Sequence of the first protein:
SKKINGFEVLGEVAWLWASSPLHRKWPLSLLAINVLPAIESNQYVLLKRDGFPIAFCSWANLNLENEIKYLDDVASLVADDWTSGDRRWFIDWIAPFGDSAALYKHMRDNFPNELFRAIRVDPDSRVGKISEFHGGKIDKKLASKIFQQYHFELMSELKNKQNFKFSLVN

This data describes a binding interaction between two proteins.

Sequence of the second protein:
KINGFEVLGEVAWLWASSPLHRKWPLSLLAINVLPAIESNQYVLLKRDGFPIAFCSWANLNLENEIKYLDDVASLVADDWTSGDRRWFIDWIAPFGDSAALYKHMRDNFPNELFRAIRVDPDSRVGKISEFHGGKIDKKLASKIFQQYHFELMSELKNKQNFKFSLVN

Contacts between the two chains:
Residue W38 in the first protein interacts with residue P39 in the second protein (closest heavy-atom distance 3.3 Å).
Residue L40 in the first protein interacts with residue W38 in the second protein (closest heavy-atom distance 3.0 Å).
Residue F19 in the first protein interacts with residue F19 in the second protein (closest heavy-atom distance 3.5 Å).
Residue A44 in the first protein is in contact with residue A30 in the second protein (closest heavy-atom distance 3.9 Å).
Residue P39 in the first protein contacts residue L40 in the second protein (closest heavy-atom distance 3.7 Å).
Residue I16 in the first protein contacts residue E20 in the second protein (closest heavy-atom distance 3.2 Å).
Residue G23 in the first protein is in contact with residue L22 in the second protein (closest heavy-atom distance 3.4 Å).
Residue K37 in the first protein interacts with residue P39 in the second protein (closest heavy-atom distance 3.8 Å).
Residue F19 in the first protein interacts with residue G23 in the second protein (closest heavy-atom distance 3.3 Å).
Residue G23 in the first protein is in contact with residue F19 in the second protein (closest heavy-atom distance 3.4 Å).
Residue F19 in the first protein contacts residue G63 in the second protein (closest heavy-atom distance 3.7 Å).
Residue L40 in the first protein interacts with residue L40 in the second protein (closest heavy-atom distance 4.0 Å).
Residue E24 in the first protein interacts with residue F19 in the second protein (closest heavy-atom distance 3.6 Å).
Residue W27 in the first protein contacts residue L48 in the second protein (closest heavy-atom distance 4.0 Å).
Residue F64 in the first protein contacts residue K15 in the second protein (closest heavy-atom distance 3.7 Å).
Residue L40 in the first protein interacts with residue R36 in the second protein (closest heavy-atom distance 3.5 Å).
Residue F19 in the first protein is in contact with residue E20 in the second protein (closest heavy-atom distance 3.7 Å).
Residue F19 in the first protein contacts residue F64 in the second protein (closest heavy-atom distance 3.9 Å).
Residue P39 in the first protein is in contact with residue P39 in the second protein (closest heavy-atom distance 4.3 Å).
Residue A30 in the first protein interacts with residue A44 in the second protein (closest heavy-atom distance 3.7 Å).
Residue P65 in the first protein contacts residue F19 in the second protein (closest heavy-atom distance 3.6 Å).
Residue W38 in the first protein is in contact with residue W38 in the second protein (closest heavy-atom distance 4.2 Å).
Residue P39 in the first protein contacts residue W38 in the second protein (closest heavy-atom distance 3.3 Å).
Residue L22 in the first protein contacts residue W27 in the second protein (closest heavy-atom distance 4.2 Å).
Residue R36 in the first protein contacts residue S41 in the second protein (closest heavy-atom distance 2.8 Å).
Residue W27 in the first protein interacts with residue F19 in the second protein (closest heavy-atom distance 3.7 Å).
Residue L22 in the first protein interacts with residue G23 in the second protein (closest heavy-atom distance 3.5 Å).
Residue E20 in the first protein is in contact with residue I16 in the second protein (closest heavy-atom distance 3.3 Å).
Residue I16 in the first protein contacts residue E24 in the second protein (closest heavy-atom distance 4.1 Å).
Residue W27 in the first protein interacts with residue L22 in the second protein (closest heavy-atom distance 4.2 Å).
Residue L48 in the first protein is in contact with residue W27 in the second protein (closest heavy-atom distance 4.1 Å).
Residue E20 in the first protein interacts with residue F19 in the second protein (closest heavy-atom distance 3.9 Å).
Residue L43 in the first protein is in contact with residue L40 in the second protein (closest heavy-atom distance 4.1 Å).
Residue L40 in the first protein is in contact with residue W29 in the second protein (closest heavy-atom distance 3.6 Å).
Residue R36 in the first protein contacts residue P39 in the second protein (closest heavy-atom distance 3.5 Å).
Residue P39 in the first protein is in contact with residue R36 in the second protein (closest heavy-atom distance 3.7 Å).
Residue L40 in the first protein contacts residue A30 in the second protein (closest heavy-atom distance 4.0 Å).
Residue W29 in the first protein interacts with residue L40 in the second protein (closest heavy-atom distance 3.6 Å).
Residue F19 in the first protein contacts residue E24 in the second protein (closest heavy-atom distance 3.5 Å).
Residue I16 in the first protein is in contact with residue K60 in the second protein (closest heavy-atom distance 3.8 Å).
Residue K15 in the first protein contacts residue F64 in the second protein (closest heavy-atom distance 3.9 Å).
Residue L40 in the first protein is in contact with residue H35 in the second protein (closest heavy-atom distance 4.1 Å).
Residue A26 in the first protein is in contact with residue L43 in the second protein (closest heavy-atom distance 4.1 Å).
Residue E20 in the first protein interacts with residue E20 in the second protein (closest heavy-atom distance 3.7 Å).
Residue R36 in the first protein interacts with residue L40 in the second protein (closest heavy-atom distance 3.2 Å).
Residue L40 in the first protein interacts with residue P39 in the second protein (closest heavy-atom distance 3.9 Å).
Residue F64 in the first protein interacts with residue F19 in the second protein (closest heavy-atom distance 4.3 Å).
Residue A26 in the first protein contacts residue L40 in the second protein (closest heavy-atom distance 3.7 Å).
Residue S41 in the first protein contacts residue R36 in the second protein (closest heavy-atom distance 2.9 Å).
Residue F19 in the first protein contacts residue P65 in the second protein (closest heavy-atom distance 3.6 Å).
Residue L40 in the first protein contacts residue L43 in the second protein (closest heavy-atom distance 4.2 Å).
Residue W38 in the first protein contacts residue L40 in the second protein (closest heavy-atom distance 3.0 Å).
Residue I16 in the first protein contacts residue G63 in the second protein (closest heavy-atom distance 4.4 Å).
Residue L43 in the first protein contacts residue A26 in the second protein (closest heavy-atom distance 4.1 Å).
Residue P39 in the first protein is in contact with residue K37 in the second protein (closest heavy-atom distance 3.8 Å).
Residue G23 in the first protein contacts residue G23 in the second protein (closest heavy-atom distance 3.6 Å).
Residue F19 in the first protein contacts residue W27 in the second protein (closest heavy-atom distance 3.8 Å).
Residue A30 in the first protein is in contact with residue L40 in the second protein (closest heavy-atom distance 3.8 Å).
Residue H35 in the first protein is in contact with residue L40 in the second protein (closest heavy-atom distance 4.0 Å).
Residue L40 in the first protein contacts residue A26 in the second protein (closest heavy-atom distance 3.7 Å).